Sequence of protein 1:
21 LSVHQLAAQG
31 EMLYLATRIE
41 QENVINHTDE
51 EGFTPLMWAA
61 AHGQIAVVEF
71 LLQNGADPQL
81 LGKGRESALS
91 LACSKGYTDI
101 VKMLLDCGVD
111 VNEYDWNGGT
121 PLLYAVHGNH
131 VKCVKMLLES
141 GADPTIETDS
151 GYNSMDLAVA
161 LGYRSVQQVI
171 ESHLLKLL

Interface contacts:
Residue H127 in protein 1 is in contact with residue P16 in protein 2 (closest heavy-atom distance 4.1 Å).
Residue S150 in protein 1 is in contact with residue P16 in protein 2 (closest heavy-atom distance 4.3 Å).
Residue N117 in protein 1 interacts with residue L12 in protein 2 (closest heavy-atom distance 4.3 Å).
Residue Y152 in protein 1 interacts with residue S17 in protein 2 (closest heavy-atom distance 4.7 Å).
Residue G118 in protein 1 interacts with residue L15 in protein 2 (closest heavy-atom distance 4.3 Å).
Residue W58 in protein 1 interacts with residue P10 in protein 2 (closest heavy-atom distance 3.5 Å).
Residue A61 in protein 1 contacts residue P10 in protein 2 (closest heavy-atom distance 3.6 Å).
Residue L157 in protein 1 interacts with residue P16 in protein 2 (closest heavy-atom distance 3.9 Å).
Residue N117 in protein 1 interacts with residue K14 in protein 2 (closest heavy-atom distance 3.4 Å).
Residue S94 in protein 1 is in contact with residue P13 in protein 2 (closest heavy-atom distance 4.0 Å).
Residue Y124 in protein 1 contacts residue L12 in protein 2 (closest heavy-atom distance 3.6 Å).
Residue H127 in protein 1 is in contact with residue P13 in protein 2 (closest heavy-atom distance 3.7 Å).
Residue L157 in protein 1 contacts residue L15 in protein 2 (closest heavy-atom distance 4.9 Å).
Residue L91 in protein 1 interacts with residue T11 in protein 2 (closest heavy-atom distance 4.3 Å).
Residue W58 in protein 1 interacts with residue L9 in protein 2 (closest heavy-atom distance 3.9 Å).
Residue S94 in protein 1 is in contact with residue L12 in protein 2 (closest heavy-atom distance 3.7 Å).
Residue Y152 in protein 1 contacts residue L18 in protein 2 (closest heavy-atom distance 4.1 Å).
Residue Y152 in protein 1 interacts with residue L15 in protein 2 (closest heavy-atom distance 3.9 Å).
Residue E86 in protein 1 interacts with residue L12 in protein 2 (closest heavy-atom distance 3.8 Å).
Residue F53 in protein 1 interacts with residue P10 in protein 2 (closest heavy-atom distance 3.2 Å).
Residue L123 in protein 1 contacts residue L15 in protein 2 (closest heavy-atom distance 4.2 Å).
Residue H127 in protein 1 interacts with residue K14 in protein 2 (closest heavy-atom distance 4.0 Å).
Residue G119 in protein 1 interacts with residue L15 in protein 2 (closest heavy-atom distance 3.3 Å).
Residue S90 in protein 1 contacts residue L12 in protein 2 (closest heavy-atom distance 3.7 Å).
Residue Y124 in protein 1 contacts residue P13 in protein 2 (closest heavy-atom distance 3.6 Å).
Residue L91 in protein 1 contacts residue P10 in protein 2 (closest heavy-atom distance 3.9 Å).
Residue Y124 in protein 1 interacts with residue L15 in protein 2 (closest heavy-atom distance 3.6 Å).
Residue L91 in protein 1 is in contact with residue L12 in protein 2 (closest heavy-atom distance 3.8 Å).
Residue H127 in protein 1 contacts residue L15 in protein 2 (closest heavy-atom distance 3.6 Å).
Residue D115 in protein 1 interacts with residue L12 in protein 2 (closest heavy-atom distance 3.4 Å).
Residue S150 in protein 1 contacts residue S17 in protein 2 (closest heavy-atom distance 3.6 Å).
Residue M57 in protein 1 is in contact with residue P10 in protein 2 (closest heavy-atom distance 5.0 Å).
Residue H62 in protein 1 is in contact with residue P10 in protein 2 (closest heavy-atom distance 4.3 Å).
Residue Y152 in protein 1 contacts residue P16 in protein 2 (closest heavy-atom distance 2.6 Å).
Residue N117 in protein 1 is in contact with residue L15 in protein 2 (closest heavy-atom distance 3.6 Å).
Residue S94 in protein 1 contacts residue T11 in protein 2 (closest heavy-atom distance 4.8 Å).
Residue K95 in protein 1 interacts with residue T11 in protein 2 (closest heavy-atom distance 4.5 Å).
Residue N117 in protein 1 is in contact with residue P13 in protein 2 (closest heavy-atom distance 2.9 Å).
Residue T120 in protein 1 is in contact with residue L15 in protein 2 (closest heavy-atom distance 4.9 Å).
Residue S150 in protein 1 contacts residue L18 in protein 2 (closest heavy-atom distance 2.9 Å).

Sequence of protein 2:
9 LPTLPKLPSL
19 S

This data describes a binding interaction between two proteins.